Sequence of protein 1:
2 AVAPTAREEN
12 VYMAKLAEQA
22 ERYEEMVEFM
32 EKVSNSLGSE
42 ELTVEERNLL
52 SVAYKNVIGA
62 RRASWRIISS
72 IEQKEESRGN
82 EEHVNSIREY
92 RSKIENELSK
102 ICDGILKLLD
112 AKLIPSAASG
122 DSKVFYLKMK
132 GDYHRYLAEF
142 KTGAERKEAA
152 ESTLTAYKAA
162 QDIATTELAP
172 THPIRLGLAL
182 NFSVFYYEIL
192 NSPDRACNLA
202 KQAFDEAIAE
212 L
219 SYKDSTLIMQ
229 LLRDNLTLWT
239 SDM

Sequence of protein 2:
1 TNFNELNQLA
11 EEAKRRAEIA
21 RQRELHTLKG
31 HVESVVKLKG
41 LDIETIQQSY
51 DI

The following describes two proteins that form a bound complex.

Contacts between the two chains:
Residue R67 in protein 1 is in contact with residue I46 in protein 2 (closest heavy-atom distance 3.8 Å).
Residue S71 in protein 1 is in contact with residue E44 in protein 2 (closest heavy-atom distance 4.2 Å).
Residue W237 in protein 1 interacts with residue S49 in protein 2 (closest heavy-atom distance 3.2 Å).
Residue R79 in protein 1 interacts with residue D42 in protein 2 (closest heavy-atom distance 4.7 Å).
Residue L229 in protein 1 contacts residue R23 in protein 2 (closest heavy-atom distance 4.0 Å).
Residue Y188 in protein 1 contacts residue S49 in protein 2 (closest heavy-atom distance 4.0 Å).
Residue Q228 in protein 1 is in contact with residue R23 in protein 2 (closest heavy-atom distance 3.5 Å).
Residue L229 in protein 1 contacts residue I52 in protein 2 (closest heavy-atom distance 4.1 Å).
Residue A64 in protein 1 interacts with residue H31 in protein 2 (closest heavy-atom distance 4.0 Å).
Residue S71 in protein 1 interacts with residue I43 in protein 2 (closest heavy-atom distance 3.9 Å).
Residue V185 in protein 1 contacts residue D51 in protein 2 (closest heavy-atom distance 4.6 Å).
Residue K129 in protein 1 is in contact with residue I52 in protein 2 (closest heavy-atom distance 2.9 Å).
Residue I68 in protein 1 is in contact with residue V32 in protein 2 (closest heavy-atom distance 4.6 Å).
Residue Q228 in protein 1 contacts residue I19 in protein 2 (closest heavy-atom distance 4.2 Å).
Residue L236 in protein 1 contacts residue Q48 in protein 2 (closest heavy-atom distance 3.5 Å).
Residue Y137 in protein 1 interacts with residue D51 in protein 2 (closest heavy-atom distance 4.5 Å).
Residue L225 in protein 1 interacts with residue Q22 in protein 2 (closest heavy-atom distance 3.7 Å).
Residue I68 in protein 1 interacts with residue V36 in protein 2 (closest heavy-atom distance 4.8 Å).
Residue R67 in protein 1 is in contact with residue V32 in protein 2 (closest heavy-atom distance 4.7 Å).
Residue I68 in protein 1 contacts residue I46 in protein 2 (closest heavy-atom distance 4.4 Å).
Residue K75 in protein 1 interacts with residue D42 in protein 2 (closest heavy-atom distance 2.5 Å).
Residue V185 in protein 1 is in contact with residue Y50 in protein 2 (closest heavy-atom distance 3.4 Å).
Residue L181 in protein 1 interacts with residue Y50 in protein 2 (closest heavy-atom distance 3.2 Å).
Residue L225 in protein 1 contacts residue I52 in protein 2 (closest heavy-atom distance 4.2 Å).
Residue D232 in protein 1 is in contact with residue R23 in protein 2 (closest heavy-atom distance 2.8 Å).
Residue Y188 in protein 1 contacts residue Q47 in protein 2 (closest heavy-atom distance 4.2 Å).
Residue K75 in protein 1 contacts residue I43 in protein 2 (closest heavy-atom distance 4.7 Å).
Residue L181 in protein 1 is in contact with residue I52 in protein 2 (closest heavy-atom distance 3.7 Å).
Residue V185 in protein 1 is in contact with residue S49 in protein 2 (closest heavy-atom distance 4.2 Å).
Residue N233 in protein 1 interacts with residue Y50 in protein 2 (closest heavy-atom distance 2.7 Å).
Residue I68 in protein 1 is in contact with residue V35 in protein 2 (closest heavy-atom distance 4.2 Å).
Residue I72 in protein 1 is in contact with residue I43 in protein 2 (closest heavy-atom distance 4.0 Å).
Residue R63 in protein 1 interacts with residue D51 in protein 2 (closest heavy-atom distance 3.2 Å).
Residue L229 in protein 1 contacts residue Y50 in protein 2 (closest heavy-atom distance 4.2 Å).
Residue L229 in protein 1 is in contact with residue T27 in protein 2 (closest heavy-atom distance 3.8 Å).
Residue D232 in protein 1 contacts residue Y50 in protein 2 (closest heavy-atom distance 3.6 Å).
Residue L236 in protein 1 contacts residue K29 in protein 2 (closest heavy-atom distance 3.3 Å).
Residue G178 in protein 1 is in contact with residue I52 in protein 2 (closest heavy-atom distance 4.0 Å).
Residue K56 in protein 1 contacts residue H26 in protein 2 (closest heavy-atom distance 2.8 Å).
Residue A64 in protein 1 contacts residue V32 in protein 2 (closest heavy-atom distance 3.7 Å).
Residue I226 in protein 1 interacts with residue I52 in protein 2 (closest heavy-atom distance 4.7 Å).
Residue N182 in protein 1 interacts with residue I52 in protein 2 (closest heavy-atom distance 2.7 Å).
Residue N182 in protein 1 interacts with residue D51 in protein 2 (closest heavy-atom distance 3.5 Å).
Residue N233 in protein 1 contacts residue S49 in protein 2 (closest heavy-atom distance 3.5 Å).
Residue R136 in protein 1 contacts residue D51 in protein 2 (closest heavy-atom distance 2.8 Å).
Residue D133 in protein 1 interacts with residue I52 in protein 2 (closest heavy-atom distance 4.4 Å).
Residue R67 in protein 1 is in contact with residue L28 in protein 2 (closest heavy-atom distance 3.1 Å).
Residue E140 in protein 1 interacts with residue D51 in protein 2 (closest heavy-atom distance 4.7 Å).
Residue A64 in protein 1 is in contact with residue L28 in protein 2 (closest heavy-atom distance 4.1 Å).
Residue E189 in protein 1 is in contact with residue Q48 in protein 2 (closest heavy-atom distance 4.0 Å).
Residue S71 in protein 1 contacts residue I46 in protein 2 (closest heavy-atom distance 3.0 Å).
Residue I68 in protein 1 interacts with residue L41 in protein 2 (closest heavy-atom distance 4.0 Å).
Residue G60 in protein 1 is in contact with residue L28 in protein 2 (closest heavy-atom distance 4.1 Å).
Residue L181 in protein 1 interacts with residue D51 in protein 2 (closest heavy-atom distance 3.7 Å).
Residue Q74 in protein 1 contacts residue E44 in protein 2 (closest heavy-atom distance 3.5 Å).
Residue R67 in protein 1 contacts residue Q48 in protein 2 (closest heavy-atom distance 2.5 Å).
Residue L225 in protein 1 contacts residue H26 in protein 2 (closest heavy-atom distance 4.7 Å).
Residue R63 in protein 1 is in contact with residue L28 in protein 2 (closest heavy-atom distance 3.4 Å).
Residue E189 in protein 1 interacts with residue S49 in protein 2 (closest heavy-atom distance 2.9 Å).
Residue K56 in protein 1 is in contact with residue I52 in protein 2 (closest heavy-atom distance 2.8 Å).